Sequence of protein 2:
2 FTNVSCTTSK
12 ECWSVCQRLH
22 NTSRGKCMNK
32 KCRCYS

These two protein chains interact to form a complex.

Sequence of protein 1:
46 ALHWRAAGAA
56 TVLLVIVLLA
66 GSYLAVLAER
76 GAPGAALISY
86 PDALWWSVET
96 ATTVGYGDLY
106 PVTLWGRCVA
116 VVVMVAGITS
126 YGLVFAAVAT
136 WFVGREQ

Contacts between the two chains:
Residue Y105 in protein 1 is in contact with residue M29 in protein 2 (closest heavy-atom distance 4.5 Å).
Residue Y101 in protein 1 is in contact with residue K27 in protein 2 (closest heavy-atom distance 2.9 Å).
Residue G102 in protein 1 interacts with residue K27 in protein 2 (closest heavy-atom distance 3.7 Å).
Residue Y105 in protein 1 contacts residue T8 in protein 2 (closest heavy-atom distance 4.4 Å).
Residue G79 in protein 1 interacts with residue C7 in protein 2 (closest heavy-atom distance 4.4 Å).
Residue G79 in protein 1 contacts residue T8 in protein 2 (closest heavy-atom distance 4.6 Å).
Residue R112 in protein 1 interacts with residue N30 in protein 2 (closest heavy-atom distance 4.6 Å).
Residue D103 in protein 1 interacts with residue K27 in protein 2 (closest heavy-atom distance 4.7 Å).
Residue Y105 in protein 1 contacts residue N30 in protein 2 (closest heavy-atom distance 3.9 Å).
Residue Y105 in protein 1 interacts with residue C28 in protein 2 (closest heavy-atom distance 3.6 Å).
Residue D103 in protein 1 contacts residue S10 in protein 2 (closest heavy-atom distance 4.2 Å).
Residue G102 in protein 1 is in contact with residue C28 in protein 2 (closest heavy-atom distance 4.8 Å).
Residue V107 in protein 1 contacts residue N30 in protein 2 (closest heavy-atom distance 4.6 Å).
Residue A81 in protein 1 contacts residue T8 in protein 2 (closest heavy-atom distance 3.8 Å).
Residue A81 in protein 1 interacts with residue T9 in protein 2 (closest heavy-atom distance 4.3 Å).
Residue Y105 in protein 1 interacts with residue C7 in protein 2 (closest heavy-atom distance 3.6 Å).
Residue D87 in protein 1 interacts with residue K11 in protein 2 (closest heavy-atom distance 4.1 Å).
Residue A80 in protein 1 contacts residue T8 in protein 2 (closest heavy-atom distance 4.5 Å).